Interface contacts:
Residue V274 in the second protein interacts with residue D2 in the first protein (closest heavy-atom distance 2.9 Å).
Residue Q269 in the second protein is in contact with residue T6 in the first protein (closest heavy-atom distance 3.6 Å).
Residue R166 in the second protein contacts residue D2 in the first protein (closest heavy-atom distance 3.1 Å).
Residue V168 in the second protein contacts residue I5 in the first protein (closest heavy-atom distance 3.6 Å).
Residue Y175 in the second protein interacts with residue V11 in the first protein (closest heavy-atom distance 3.6 Å).
Residue N267 in the second protein contacts residue G9 in the first protein (closest heavy-atom distance 3.6 Å).
Residue D167 in the second protein contacts residue T4 in the first protein (closest heavy-atom distance 3.1 Å).
Residue R166 in the second protein is in contact with residue S3 in the first protein (closest heavy-atom distance 3.3 Å).
Residue A265 in the second protein is in contact with residue D13 in the first protein (closest heavy-atom distance 3.5 Å).
Residue I272 in the second protein contacts residue I5 in the first protein (closest heavy-atom distance 2.7 Å).
Residue L172 in the second protein interacts with residue R8 in the first protein (closest heavy-atom distance 2.7 Å).
Residue G273 in the second protein interacts with residue A1 in the first protein (closest heavy-atom distance 4.0 Å).
Residue T169 in the second protein interacts with residue R8 in the first protein (closest heavy-atom distance 3.7 Å).
Residue Q269 in the second protein interacts with residue I7 in the first protein (closest heavy-atom distance 3.3 Å).
Residue Q269 in the second protein interacts with residue R8 in the first protein (closest heavy-atom distance 3.8 Å).
Residue G116 in the second protein contacts residue D2 in the first protein (closest heavy-atom distance 3.3 Å).
Residue G266 in the second protein interacts with residue Y10 in the first protein (closest heavy-atom distance 3.6 Å).
Residue T169 in the second protein is in contact with residue T6 in the first protein (closest heavy-atom distance 3.2 Å).
Residue S270 in the second protein interacts with residue T6 in the first protein (closest heavy-atom distance 3.6 Å).
Residue T264 in the second protein contacts residue V11 in the first protein (closest heavy-atom distance 3.6 Å).
Residue I271 in the second protein contacts residue T6 in the first protein (closest heavy-atom distance 3.6 Å).
Residue V268 in the second protein contacts residue I7 in the first protein (closest heavy-atom distance 3.8 Å).
Residue I272 in the second protein is in contact with residue I7 in the first protein (closest heavy-atom distance 3.5 Å).
Residue Y175 in the second protein interacts with residue Y10 in the first protein (closest heavy-atom distance 2.8 Å).
Residue D174 in the second protein interacts with residue Y10 in the first protein (closest heavy-atom distance 3.5 Å).
Residue G273 in the second protein is in contact with residue S3 in the first protein (closest heavy-atom distance 3.4 Å).
Residue S270 in the second protein interacts with residue I7 in the first protein (closest heavy-atom distance 3.1 Å).
Residue V274 in the second protein is in contact with residue I5 in the first protein (closest heavy-atom distance 3.7 Å).
Residue V170 in the second protein contacts residue R8 in the first protein (closest heavy-atom distance 2.9 Å).
Residue A115 in the second protein is in contact with residue D2 in the first protein (closest heavy-atom distance 3.6 Å).
Residue V268 in the second protein contacts residue R8 in the first protein (closest heavy-atom distance 3.5 Å).
Residue F276 in the second protein contacts residue D2 in the first protein (closest heavy-atom distance 3.0 Å).
Residue S270 in the second protein contacts residue I5 in the first protein (closest heavy-atom distance 3.4 Å).
Residue V170 in the second protein interacts with residue T6 in the first protein (closest heavy-atom distance 3.0 Å).
Residue N267 in the second protein is in contact with residue Y10 in the first protein (closest heavy-atom distance 3.1 Å).
Residue A265 in the second protein interacts with residue V11 in the first protein (closest heavy-atom distance 3.3 Å).
Residue V274 in the second protein is in contact with residue A1 in the first protein (closest heavy-atom distance 3.8 Å).
Residue V168 in the second protein is in contact with residue T6 in the first protein (closest heavy-atom distance 2.8 Å).
Residue T275 in the second protein interacts with residue D2 in the first protein (closest heavy-atom distance 3.7 Å).
Residue T171 in the second protein is in contact with residue R8 in the first protein (closest heavy-atom distance 3.4 Å).
Residue V274 in the second protein interacts with residue S3 in the first protein (closest heavy-atom distance 2.6 Å).
Residue I272 in the second protein contacts residue T4 in the first protein (closest heavy-atom distance 3.3 Å).
Residue V168 in the second protein interacts with residue T4 in the first protein (closest heavy-atom distance 3.0 Å).
Residue A165 in the second protein is in contact with residue S3 in the first protein (closest heavy-atom distance 3.1 Å).
Residue T275 in the second protein interacts with residue A1 in the first protein (closest heavy-atom distance 3.7 Å).
Residue G266 in the second protein interacts with residue V11 in the first protein (closest heavy-atom distance 2.9 Å).
Residue V223 in the second protein interacts with residue I7 in the first protein (closest heavy-atom distance 3.9 Å).
Residue D174 in the second protein interacts with residue R12 in the first protein (closest heavy-atom distance 2.9 Å).
Residue L172 in the second protein is in contact with residue I7 in the first protein (closest heavy-atom distance 3.3 Å).
Residue Y256 in the second protein contacts residue G9 in the first protein (closest heavy-atom distance 3.0 Å).
Residue R166 in the second protein is in contact with residue T4 in the first protein (closest heavy-atom distance 3.1 Å).
Residue V170 in the second protein is in contact with residue I7 in the first protein (closest heavy-atom distance 3.5 Å).
Residue I181 in the second protein interacts with residue I5 in the first protein (closest heavy-atom distance 4.0 Å).
Residue A218 in the second protein contacts residue V11 in the first protein (closest heavy-atom distance 3.7 Å).
Residue L252 in the second protein contacts residue I5 in the first protein (closest heavy-atom distance 4.0 Å).
Residue A254 in the second protein is in contact with residue I7 in the first protein (closest heavy-atom distance 3.8 Å).
Residue A265 in the second protein contacts residue R12 in the first protein (closest heavy-atom distance 3.7 Å).
Residue V268 in the second protein is in contact with residue G9 in the first protein (closest heavy-atom distance 2.7 Å).
Residue Y256 in the second protein is in contact with residue Y10 in the first protein (closest heavy-atom distance 3.0 Å).
Residue I271 in the second protein is in contact with residue I5 in the first protein (closest heavy-atom distance 3.4 Å).

The following describes two proteins that form a bound complex.

Sequence of the second protein:
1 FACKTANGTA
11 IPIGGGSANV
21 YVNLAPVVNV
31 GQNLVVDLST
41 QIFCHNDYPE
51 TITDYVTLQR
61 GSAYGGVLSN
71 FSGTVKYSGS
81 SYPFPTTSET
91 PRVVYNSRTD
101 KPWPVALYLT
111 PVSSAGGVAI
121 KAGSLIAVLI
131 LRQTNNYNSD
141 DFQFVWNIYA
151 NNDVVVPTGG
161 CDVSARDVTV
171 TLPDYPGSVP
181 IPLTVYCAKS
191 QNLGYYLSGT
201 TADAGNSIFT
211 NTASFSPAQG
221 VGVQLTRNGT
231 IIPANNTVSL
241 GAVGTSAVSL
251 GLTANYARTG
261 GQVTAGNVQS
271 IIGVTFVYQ

Sequence of the first protein:
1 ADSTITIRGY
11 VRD